Sequence of protein 1:
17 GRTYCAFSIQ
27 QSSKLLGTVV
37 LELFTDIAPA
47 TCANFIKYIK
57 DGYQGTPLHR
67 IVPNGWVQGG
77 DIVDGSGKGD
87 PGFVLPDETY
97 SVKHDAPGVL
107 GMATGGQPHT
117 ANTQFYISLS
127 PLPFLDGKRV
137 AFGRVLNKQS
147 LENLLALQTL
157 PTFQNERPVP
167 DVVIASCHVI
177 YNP

These two protein chains interact to form a complex.

Residue-level contacts at the interface:
Residue P99 in protein 2 is in contact with residue W72 in protein 1 (closest heavy-atom distance 3.3 Å).
Residue N102 in protein 2 interacts with residue K84 in protein 1 (closest heavy-atom distance 3.1 Å).
Residue E98 in protein 2 contacts residue L131 in protein 1 (closest heavy-atom distance 3.9 Å).
Residue R73 in protein 2 contacts residue E162 in protein 1 (closest heavy-atom distance 4.2 Å).
Residue D104 in protein 2 contacts residue G83 in protein 1 (closest heavy-atom distance 3.3 Å).
Residue N102 in protein 2 contacts residue G83 in protein 1 (closest heavy-atom distance 3.5 Å).
Residue M100 in protein 2 is in contact with residue G111 in protein 1 (closest heavy-atom distance 3.8 Å).
Residue P99 in protein 2 interacts with residue L131 in protein 1 (closest heavy-atom distance 4.0 Å).
Residue I81 in protein 2 interacts with residue W72 in protein 1 (closest heavy-atom distance 3.7 Å).
Residue C101 in protein 2 interacts with residue G85 in protein 1 (closest heavy-atom distance 3.9 Å).
Residue T105 in protein 2 interacts with residue S82 in protein 1 (closest heavy-atom distance 3.2 Å).
Residue C101 in protein 2 interacts with residue G111 in protein 1 (closest heavy-atom distance 4.1 Å).
Residue I81 in protein 2 contacts residue V68 in protein 1 (closest heavy-atom distance 4.2 Å).
Residue T105 in protein 2 interacts with residue R163 in protein 1 (closest heavy-atom distance 3.2 Å).
Residue M100 in protein 2 contacts residue Q74 in protein 1 (closest heavy-atom distance 3.1 Å).
Residue E98 in protein 2 interacts with residue F130 in protein 1 (closest heavy-atom distance 3.6 Å).
Residue D104 in protein 2 contacts residue H65 in protein 1 (closest heavy-atom distance 3.7 Å).
Residue M100 in protein 2 contacts residue A109 in protein 1 (closest heavy-atom distance 3.9 Å).
Residue W103 in protein 2 interacts with residue N161 in protein 1 (closest heavy-atom distance 4.2 Å).
Residue M100 in protein 2 interacts with residue Q120 in protein 1 (closest heavy-atom distance 3.8 Å).
Residue P99 in protein 2 is in contact with residue A109 in protein 1 (closest heavy-atom distance 3.5 Å).
Residue P96 in protein 2 contacts residue R66 in protein 1 (closest heavy-atom distance 3.0 Å).
Residue F107 in protein 2 is in contact with residue N161 in protein 1 (closest heavy-atom distance 3.4 Å).
Residue M100 in protein 2 contacts residue R135 in protein 1 (closest heavy-atom distance 3.4 Å).
Residue E98 in protein 2 is in contact with residue W72 in protein 1 (closest heavy-atom distance 3.8 Å).
Residue I81 in protein 2 is in contact with residue N70 in protein 1 (closest heavy-atom distance 3.5 Å).
Residue G108 in protein 2 is in contact with residue Q160 in protein 1 (closest heavy-atom distance 3.0 Å).
Residue D104 in protein 2 interacts with residue K84 in protein 1 (closest heavy-atom distance 3.5 Å).
Residue C101 in protein 2 interacts with residue T110 in protein 1 (closest heavy-atom distance 3.8 Å).
Residue C101 in protein 2 is in contact with residue Q120 in protein 1 (closest heavy-atom distance 4.1 Å).
Residue W103 in protein 2 contacts residue G83 in protein 1 (closest heavy-atom distance 3.5 Å).
Residue P99 in protein 2 interacts with residue Q74 in protein 1 (closest heavy-atom distance 3.3 Å).
Residue C101 in protein 2 is in contact with residue K84 in protein 1 (closest heavy-atom distance 4.3 Å).
Residue P99 in protein 2 is in contact with residue T110 in protein 1 (closest heavy-atom distance 3.8 Å).
Residue G108 in protein 2 interacts with residue N161 in protein 1 (closest heavy-atom distance 4.3 Å).
Residue P99 in protein 2 is in contact with residue R135 in protein 1 (closest heavy-atom distance 2.9 Å).
Residue I81 in protein 2 is in contact with residue G71 in protein 1 (closest heavy-atom distance 4.2 Å).
Residue P97 in protein 2 is in contact with residue W72 in protein 1 (closest heavy-atom distance 3.2 Å).
Residue E98 in protein 2 is in contact with residue K134 in protein 1 (closest heavy-atom distance 3.9 Å).
Residue E98 in protein 2 contacts residue R135 in protein 1 (closest heavy-atom distance 3.3 Å).
Residue T79 in protein 2 is in contact with residue F130 in protein 1 (closest heavy-atom distance 3.2 Å).
Residue W103 in protein 2 contacts residue H65 in protein 1 (closest heavy-atom distance 3.3 Å).
Residue P95 in protein 2 interacts with residue E162 in protein 1 (closest heavy-atom distance 4.5 Å).
Residue C101 in protein 2 is in contact with residue A109 in protein 1 (closest heavy-atom distance 3.9 Å).
Residue W103 in protein 2 interacts with residue R66 in protein 1 (closest heavy-atom distance 3.8 Å).
Residue P99 in protein 2 interacts with residue F130 in protein 1 (closest heavy-atom distance 4.6 Å).
Residue T105 in protein 2 interacts with residue H65 in protein 1 (closest heavy-atom distance 2.9 Å).
Residue M100 in protein 2 contacts residue T110 in protein 1 (closest heavy-atom distance 3.5 Å).
Residue S106 in protein 2 contacts residue S82 in protein 1 (closest heavy-atom distance 3.5 Å).
Residue P95 in protein 2 interacts with residue R66 in protein 1 (closest heavy-atom distance 3.3 Å).
Residue S106 in protein 2 is in contact with residue R163 in protein 1 (closest heavy-atom distance 3.7 Å).
Residue T105 in protein 2 interacts with residue N161 in protein 1 (closest heavy-atom distance 3.1 Å).
Residue P99 in protein 2 contacts residue Y122 in protein 1 (closest heavy-atom distance 4.1 Å).
Residue T105 in protein 2 is in contact with residue Q160 in protein 1 (closest heavy-atom distance 4.5 Å).
Residue D104 in protein 2 is in contact with residue S82 in protein 1 (closest heavy-atom distance 3.1 Å).
Residue C101 in protein 2 is in contact with residue G83 in protein 1 (closest heavy-atom distance 4.1 Å).
Residue M100 in protein 2 interacts with residue G112 in protein 1 (closest heavy-atom distance 3.2 Å).
Residue C101 in protein 2 contacts residue N118 in protein 1 (closest heavy-atom distance 3.4 Å).
Residue L109 in protein 2 contacts residue Q160 in protein 1 (closest heavy-atom distance 3.3 Å).
Residue P97 in protein 2 interacts with residue R66 in protein 1 (closest heavy-atom distance 4.5 Å).

Sequence of protein 2:
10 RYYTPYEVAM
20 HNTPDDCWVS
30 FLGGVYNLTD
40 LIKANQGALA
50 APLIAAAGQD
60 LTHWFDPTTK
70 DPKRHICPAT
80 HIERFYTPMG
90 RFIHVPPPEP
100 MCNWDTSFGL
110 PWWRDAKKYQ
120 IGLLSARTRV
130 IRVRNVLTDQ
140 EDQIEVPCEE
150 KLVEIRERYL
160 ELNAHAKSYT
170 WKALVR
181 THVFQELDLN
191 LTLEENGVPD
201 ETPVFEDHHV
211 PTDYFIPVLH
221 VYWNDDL